Sequence of protein 2:
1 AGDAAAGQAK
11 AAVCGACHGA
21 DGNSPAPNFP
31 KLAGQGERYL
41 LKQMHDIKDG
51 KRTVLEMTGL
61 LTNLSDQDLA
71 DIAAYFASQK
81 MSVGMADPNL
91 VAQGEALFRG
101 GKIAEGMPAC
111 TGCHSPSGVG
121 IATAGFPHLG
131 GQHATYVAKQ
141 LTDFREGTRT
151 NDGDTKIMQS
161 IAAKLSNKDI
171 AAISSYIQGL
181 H

This data describes a binding interaction between two proteins.

Sequence of protein 1:
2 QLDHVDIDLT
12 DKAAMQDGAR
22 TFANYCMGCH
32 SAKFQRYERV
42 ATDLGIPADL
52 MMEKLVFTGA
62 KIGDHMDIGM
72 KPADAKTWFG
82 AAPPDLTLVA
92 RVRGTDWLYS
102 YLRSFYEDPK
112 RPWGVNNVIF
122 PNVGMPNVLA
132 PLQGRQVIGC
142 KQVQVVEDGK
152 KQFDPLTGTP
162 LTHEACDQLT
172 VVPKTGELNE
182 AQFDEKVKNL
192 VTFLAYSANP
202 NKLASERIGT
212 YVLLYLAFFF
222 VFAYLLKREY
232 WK

Residue-level contacts at the interface:
Residue F58 in protein 1 contacts residue R99 in protein 2 (closest heavy-atom distance 3.4 Å).
Residue G70 in protein 1 is in contact with residue K102 in protein 2 (closest heavy-atom distance 3.6 Å).
Residue F58 in protein 1 interacts with residue A96 in protein 2 (closest heavy-atom distance 3.7 Å).
Residue P127 in protein 1 is in contact with residue F126 in protein 2 (closest heavy-atom distance 3.8 Å).
Residue N25 in protein 1 interacts with residue T111 in protein 2 (closest heavy-atom distance 3.9 Å).
Residue A61 in protein 1 is in contact with residue I103 in protein 2 (closest heavy-atom distance 4.5 Å).
Residue I69 in protein 1 interacts with residue I103 in protein 2 (closest heavy-atom distance 4.0 Å).
Residue T59 in protein 1 contacts residue G100 in protein 2 (closest heavy-atom distance 3.7 Å).
Residue W79 in protein 1 interacts with residue P108 in protein 2 (closest heavy-atom distance 3.2 Å).
Residue P127 in protein 1 contacts residue A124 in protein 2 (closest heavy-atom distance 4.0 Å).
Residue W79 in protein 1 contacts residue S160 in protein 2 (closest heavy-atom distance 4.1 Å).
Residue F80 in protein 1 contacts residue C113 in protein 2 (closest heavy-atom distance 3.8 Å).
Residue W114 in protein 1 contacts residue R38 in protein 2 (closest heavy-atom distance 3.3 Å).
Residue N25 in protein 1 is in contact with residue P116 in protein 2 (closest heavy-atom distance 3.7 Å).
Residue V129 in protein 1 contacts residue I121 in protein 2 (closest heavy-atom distance 3.7 Å).
Residue T78 in protein 1 interacts with residue T155 in protein 2 (closest heavy-atom distance 3.1 Å).
Residue E108 in protein 1 is in contact with residue T123 in protein 2 (closest heavy-atom distance 3.5 Å).
Residue G70 in protein 1 interacts with residue I103 in protein 2 (closest heavy-atom distance 4.0 Å).
Residue P132 in protein 1 is in contact with residue V119 in protein 2 (closest heavy-atom distance 3.9 Å).
Residue W79 in protein 1 is in contact with residue I157 in protein 2 (closest heavy-atom distance 3.6 Å).
Residue G70 in protein 1 contacts residue G106 in protein 2 (closest heavy-atom distance 2.9 Å).
Residue C30 in protein 1 is in contact with residue C113 in protein 2 (closest heavy-atom distance 4.6 Å).
Residue K72 in protein 1 is in contact with residue I103 in protein 2 (closest heavy-atom distance 3.5 Å).
Residue W114 in protein 1 is in contact with residue T123 in protein 2 (closest heavy-atom distance 3.1 Å).
Residue W114 in protein 1 is in contact with residue A124 in protein 2 (closest heavy-atom distance 3.1 Å).
Residue N128 in protein 1 contacts residue I121 in protein 2 (closest heavy-atom distance 3.6 Å).
Residue D75 in protein 1 is in contact with residue K164 in protein 2 (closest heavy-atom distance 3.7 Å).
Residue K72 in protein 1 is in contact with residue G106 in protein 2 (closest heavy-atom distance 3.7 Å).
Residue G70 in protein 1 contacts residue P108 in protein 2 (closest heavy-atom distance 3.8 Å).
Residue M71 in protein 1 contacts residue C113 in protein 2 (closest heavy-atom distance 4.3 Å).
Residue G115 in protein 1 is in contact with residue T123 in protein 2 (closest heavy-atom distance 3.8 Å).
Residue F58 in protein 1 contacts residue G100 in protein 2 (closest heavy-atom distance 3.2 Å).
Residue G115 in protein 1 is in contact with residue R38 in protein 2 (closest heavy-atom distance 3.4 Å).
Residue C30 in protein 1 is in contact with residue G112 in protein 2 (closest heavy-atom distance 4.0 Å).
Residue K72 in protein 1 interacts with residue A104 in protein 2 (closest heavy-atom distance 4.5 Å).
Residue F80 in protein 1 interacts with residue F126 in protein 2 (closest heavy-atom distance 3.9 Å).
Residue W114 in protein 1 interacts with residue F126 in protein 2 (closest heavy-atom distance 3.7 Å).
Residue W79 in protein 1 contacts residue T155 in protein 2 (closest heavy-atom distance 3.9 Å).
Residue M71 in protein 1 contacts residue P108 in protein 2 (closest heavy-atom distance 3.7 Å).
Residue G29 in protein 1 is in contact with residue P108 in protein 2 (closest heavy-atom distance 4.6 Å).
Residue P113 in protein 1 interacts with residue R38 in protein 2 (closest heavy-atom distance 2.6 Å).
Residue R112 in protein 1 interacts with residue R38 in protein 2 (closest heavy-atom distance 4.4 Å).
Residue Y26 in protein 1 contacts residue P116 in protein 2 (closest heavy-atom distance 3.6 Å).
Residue G70 in protein 1 interacts with residue M107 in protein 2 (closest heavy-atom distance 3.2 Å).
Residue D68 in protein 1 contacts residue I103 in protein 2 (closest heavy-atom distance 3.9 Å).
Residue V116 in protein 1 interacts with residue T123 in protein 2 (closest heavy-atom distance 3.5 Å).
Residue G29 in protein 1 contacts residue G112 in protein 2 (closest heavy-atom distance 3.6 Å).
Residue G29 in protein 1 interacts with residue T111 in protein 2 (closest heavy-atom distance 3.9 Å).
Residue G70 in protein 1 interacts with residue G100 in protein 2 (closest heavy-atom distance 4.1 Å).
Residue W79 in protein 1 contacts residue K156 in protein 2 (closest heavy-atom distance 4.3 Å).
Residue P113 in protein 1 interacts with residue A124 in protein 2 (closest heavy-atom distance 4.6 Å).
Residue G29 in protein 1 interacts with residue A109 in protein 2 (closest heavy-atom distance 4.2 Å).
Residue T59 in protein 1 interacts with residue I103 in protein 2 (closest heavy-atom distance 3.1 Å).
Residue P127 in protein 1 contacts residue I121 in protein 2 (closest heavy-atom distance 3.8 Å).
Residue D75 in protein 1 interacts with residue G106 in protein 2 (closest heavy-atom distance 4.3 Å).
Residue V129 in protein 1 is in contact with residue G112 in protein 2 (closest heavy-atom distance 4.1 Å).
Residue E54 in protein 1 contacts residue R99 in protein 2 (closest heavy-atom distance 4.6 Å).
Residue W79 in protein 1 contacts residue I161 in protein 2 (closest heavy-atom distance 3.6 Å).
Residue M71 in protein 1 interacts with residue M107 in protein 2 (closest heavy-atom distance 4.2 Å).
Residue P132 in protein 1 interacts with residue S115 in protein 2 (closest heavy-atom distance 3.8 Å).